These two protein chains interact to form a complex.

Sequence of protein 2:
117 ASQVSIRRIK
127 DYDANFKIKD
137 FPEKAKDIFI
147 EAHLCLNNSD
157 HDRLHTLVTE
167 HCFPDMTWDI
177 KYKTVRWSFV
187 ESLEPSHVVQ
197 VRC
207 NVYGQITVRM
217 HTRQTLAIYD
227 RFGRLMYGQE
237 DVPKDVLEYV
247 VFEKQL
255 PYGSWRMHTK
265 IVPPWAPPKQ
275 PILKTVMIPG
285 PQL

Contacts between the two chains:
Residue N82 in protein 1 contacts residue T279 in protein 2 (closest heavy-atom distance 3.9 Å).
Residue H94 in protein 1 interacts with residue V280 in protein 2 (closest heavy-atom distance 3.8 Å).
Residue T62 in protein 1 interacts with residue L277 in protein 2 (closest heavy-atom distance 4.0 Å).
Residue T77 in protein 1 is in contact with residue I282 in protein 2 (closest heavy-atom distance 3.7 Å).
Residue K64 in protein 1 is in contact with residue K278 in protein 2 (closest heavy-atom distance 4.5 Å).
Residue M81 in protein 1 interacts with residue V280 in protein 2 (closest heavy-atom distance 4.8 Å).
Residue V78 in protein 1 contacts residue I282 in protein 2 (closest heavy-atom distance 3.0 Å).
Residue V80 in protein 1 interacts with residue K278 in protein 2 (closest heavy-atom distance 4.8 Å).
Residue R61 in protein 1 interacts with residue P275 in protein 2 (closest heavy-atom distance 4.6 Å).
Residue V80 in protein 1 is in contact with residue T279 in protein 2 (closest heavy-atom distance 3.5 Å).
Residue V80 in protein 1 contacts residue V280 in protein 2 (closest heavy-atom distance 2.7 Å).
Residue V80 in protein 1 contacts residue M281 in protein 2 (closest heavy-atom distance 4.9 Å).
Residue K64 in protein 1 is in contact with residue P275 in protein 2 (closest heavy-atom distance 4.2 Å).
Residue V80 in protein 1 interacts with residue I282 in protein 2 (closest heavy-atom distance 3.8 Å).
Residue P75 in protein 1 contacts residue G284 in protein 2 (closest heavy-atom distance 4.1 Å).
Residue E66 in protein 1 interacts with residue I282 in protein 2 (closest heavy-atom distance 4.2 Å).
Residue V78 in protein 1 is in contact with residue V280 in protein 2 (closest heavy-atom distance 4.3 Å).
Residue T62 in protein 1 is in contact with residue P275 in protein 2 (closest heavy-atom distance 3.3 Å).
Residue T62 in protein 1 interacts with residue I276 in protein 2 (closest heavy-atom distance 4.2 Å).
Residue L95 in protein 1 contacts residue M281 in protein 2 (closest heavy-atom distance 4.7 Å).
Residue R61 in protein 1 interacts with residue K240 in protein 2 (closest heavy-atom distance 4.3 Å).
Residue R61 in protein 1 contacts residue Q235 in protein 2 (closest heavy-atom distance 3.2 Å).
Residue M81 in protein 1 is in contact with residue T279 in protein 2 (closest heavy-atom distance 3.6 Å).
Residue K64 in protein 1 interacts with residue I276 in protein 2 (closest heavy-atom distance 2.8 Å).
Residue T77 in protein 1 is in contact with residue G284 in protein 2 (closest heavy-atom distance 3.8 Å).
Residue P75 in protein 1 is in contact with residue P285 in protein 2 (closest heavy-atom distance 4.1 Å).
Residue F79 in protein 1 contacts residue M281 in protein 2 (closest heavy-atom distance 3.5 Å).
Residue V78 in protein 1 contacts residue M281 in protein 2 (closest heavy-atom distance 3.8 Å).
Residue H94 in protein 1 contacts residue M281 in protein 2 (closest heavy-atom distance 3.4 Å).
Residue G76 in protein 1 interacts with residue P285 in protein 2 (closest heavy-atom distance 4.3 Å).
Residue K64 in protein 1 contacts residue L277 in protein 2 (closest heavy-atom distance 4.8 Å).
Residue T77 in protein 1 interacts with residue M281 in protein 2 (closest heavy-atom distance 4.5 Å).
Residue G76 in protein 1 interacts with residue G284 in protein 2 (closest heavy-atom distance 4.0 Å).
Residue F79 in protein 1 contacts residue V280 in protein 2 (closest heavy-atom distance 3.4 Å).
Residue S86 in protein 1 is in contact with residue T279 in protein 2 (closest heavy-atom distance 4.6 Å).
Residue R61 in protein 1 interacts with residue V238 in protein 2 (closest heavy-atom distance 4.0 Å).
Residue T77 in protein 1 interacts with residue P283 in protein 2 (closest heavy-atom distance 4.1 Å).
Residue H94 in protein 1 contacts residue T279 in protein 2 (closest heavy-atom distance 2.8 Å).

Sequence of protein 1:
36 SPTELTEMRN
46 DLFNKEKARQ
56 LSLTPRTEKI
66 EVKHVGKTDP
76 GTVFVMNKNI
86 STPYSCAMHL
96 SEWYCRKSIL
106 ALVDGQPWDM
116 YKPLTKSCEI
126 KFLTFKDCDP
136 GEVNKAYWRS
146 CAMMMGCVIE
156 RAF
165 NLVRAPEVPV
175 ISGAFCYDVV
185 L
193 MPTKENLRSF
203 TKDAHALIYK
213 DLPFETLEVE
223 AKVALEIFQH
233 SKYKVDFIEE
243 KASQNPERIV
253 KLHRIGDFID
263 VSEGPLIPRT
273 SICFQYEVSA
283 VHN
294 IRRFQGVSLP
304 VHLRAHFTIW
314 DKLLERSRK